Sequence of chain B:
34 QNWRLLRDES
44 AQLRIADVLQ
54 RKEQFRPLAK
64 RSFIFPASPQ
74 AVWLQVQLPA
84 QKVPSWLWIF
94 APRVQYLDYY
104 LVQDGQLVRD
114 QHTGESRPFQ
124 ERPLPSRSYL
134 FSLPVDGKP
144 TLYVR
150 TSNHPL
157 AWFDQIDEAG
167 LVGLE

Interface contacts:
Residue R130 in chain B contacts residue S129 in chain A (closest heavy-atom distance 3.0 Å).
Residue L133 in chain B contacts residue Q123 in chain A (closest heavy-atom distance 2.7 Å).
Residue L136 in chain B contacts residue S88 in chain A (closest heavy-atom distance 3.0 Å).
Residue F68 in chain B contacts residue L155 in chain A (closest heavy-atom distance 2.8 Å).
Residue L145 in chain B contacts residue V79 in chain A (closest heavy-atom distance 2.9 Å).
Residue D101 in chain B contacts residue R148 in chain A (closest heavy-atom distance 2.8 Å).
Residue A44 in chain B contacts residue R148 in chain A (closest heavy-atom distance 2.8 Å).
Residue V138 in chain B is in contact with residue Q84 in chain A (closest heavy-atom distance 2.9 Å).
Residue F66 in chain B is in contact with residue A157 in chain A (closest heavy-atom distance 3.0 Å).
Residue W158 in chain B contacts residue F93 in chain A (closest heavy-atom distance 2.8 Å).
Residue N152 in chain B interacts with residue Q98 in chain A (closest heavy-atom distance 2.9 Å).
Residue Y146 in chain B is in contact with residue Y103 in chain A (closest heavy-atom distance 2.8 Å).
Residue Q123 in chain B is in contact with residue L133 in chain A (closest heavy-atom distance 2.7 Å).
Residue D160 in chain B contacts residue R64 in chain A (closest heavy-atom distance 2.6 Å).
Residue W91 in chain B is in contact with residue S131 in chain A (closest heavy-atom distance 2.9 Å).
Residue W89 in chain B contacts residue I162 in chain A (closest heavy-atom distance 2.9 Å).
Residue L155 in chain B is in contact with residue F68 in chain A (closest heavy-atom distance 2.8 Å).
Residue Q161 in chain B is in contact with residue Q84 in chain A (closest heavy-atom distance 2.9 Å).
Residue S131 in chain B interacts with residue R125 in chain A (closest heavy-atom distance 2.6 Å).
Residue V79 in chain B interacts with residue L145 in chain A (closest heavy-atom distance 2.9 Å).
Residue R96 in chain B is in contact with residue S151 in chain A (closest heavy-atom distance 2.6 Å).
Residue Q84 in chain B is in contact with residue V138 in chain A (closest heavy-atom distance 2.9 Å).
Residue D139 in chain B is in contact with residue Q106 in chain A (closest heavy-atom distance 3.1 Å).
Residue I92 in chain B contacts residue Y132 in chain A (closest heavy-atom distance 2.8 Å).
Residue T150 in chain B interacts with residue Q98 in chain A (closest heavy-atom distance 3.0 Å).
Residue A157 in chain B contacts residue S65 in chain A (closest heavy-atom distance 3.1 Å).
Residue Q161 in chain B contacts residue S88 in chain A (closest heavy-atom distance 2.9 Å).
Residue T144 in chain B is in contact with residue Q80 in chain A (closest heavy-atom distance 3.0 Å).
Residue S151 in chain B contacts residue R96 in chain A (closest heavy-atom distance 2.6 Å).
Residue Y132 in chain B contacts residue I92 in chain A (closest heavy-atom distance 2.8 Å).
Residue V147 in chain B is in contact with residue L77 in chain A (closest heavy-atom distance 2.9 Å).
Residue L90 in chain B contacts residue F134 in chain A (closest heavy-atom distance 2.8 Å).
Residue D160 in chain B contacts residue W91 in chain A (closest heavy-atom distance 2.9 Å).
Residue R64 in chain B interacts with residue F159 in chain A (closest heavy-atom distance 3.0 Å).
Residue V105 in chain B interacts with residue T144 in chain A (closest heavy-atom distance 2.8 Å).
Residue S88 in chain B is in contact with residue L136 in chain A (closest heavy-atom distance 3.0 Å).
Residue T144 in chain B interacts with residue V105 in chain A (closest heavy-atom distance 2.8 Å).
Residue D101 in chain B interacts with residue V147 in chain A (closest heavy-atom distance 2.9 Å).
Residue Q80 in chain B interacts with residue T144 in chain A (closest heavy-atom distance 3.0 Å).
Residue I162 in chain B contacts residue W89 in chain A (closest heavy-atom distance 2.9 Å).
Residue F93 in chain B interacts with residue W158 in chain A (closest heavy-atom distance 2.8 Å).
Residue R148 in chain B contacts residue A44 in chain A (closest heavy-atom distance 2.8 Å).
Residue F159 in chain B interacts with residue R64 in chain A (closest heavy-atom distance 3.0 Å).
Residue L77 in chain B interacts with residue V147 in chain A (closest heavy-atom distance 2.9 Å).
Residue R148 in chain B contacts residue D101 in chain A (closest heavy-atom distance 2.8 Å).
Residue Q98 in chain B is in contact with residue N152 in chain A (closest heavy-atom distance 2.9 Å).
Residue V147 in chain B contacts residue D101 in chain A (closest heavy-atom distance 2.9 Å).
Residue S88 in chain B contacts residue Q161 in chain A (closest heavy-atom distance 2.9 Å).
Residue Y103 in chain B is in contact with residue Y146 in chain A (closest heavy-atom distance 2.8 Å).
Residue R125 in chain B interacts with residue S131 in chain A (closest heavy-atom distance 2.6 Å).
Residue R64 in chain B contacts residue D160 in chain A (closest heavy-atom distance 2.6 Å).
Residue A157 in chain B is in contact with residue F66 in chain A (closest heavy-atom distance 3.0 Å).
Residue Q98 in chain B contacts residue T150 in chain A (closest heavy-atom distance 3.0 Å).
Residue S65 in chain B is in contact with residue A157 in chain A (closest heavy-atom distance 3.1 Å).
Residue S129 in chain B interacts with residue R130 in chain A (closest heavy-atom distance 3.0 Å).
Residue Q84 in chain B interacts with residue Q161 in chain A (closest heavy-atom distance 2.9 Å).
Residue S131 in chain B contacts residue W91 in chain A (closest heavy-atom distance 2.9 Å).
Residue F134 in chain B is in contact with residue L90 in chain A (closest heavy-atom distance 2.8 Å).
Residue Q106 in chain B is in contact with residue D139 in chain A (closest heavy-atom distance 3.1 Å).
Residue W91 in chain B interacts with residue D160 in chain A (closest heavy-atom distance 2.9 Å).

This data describes a binding interaction between two proteins.

Sequence of chain A:
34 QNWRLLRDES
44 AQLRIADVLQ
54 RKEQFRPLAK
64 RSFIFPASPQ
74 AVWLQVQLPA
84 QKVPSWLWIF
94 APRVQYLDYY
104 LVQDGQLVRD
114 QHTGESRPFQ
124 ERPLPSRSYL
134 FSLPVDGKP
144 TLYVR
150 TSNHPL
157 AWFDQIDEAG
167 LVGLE